Sequence of chain A:
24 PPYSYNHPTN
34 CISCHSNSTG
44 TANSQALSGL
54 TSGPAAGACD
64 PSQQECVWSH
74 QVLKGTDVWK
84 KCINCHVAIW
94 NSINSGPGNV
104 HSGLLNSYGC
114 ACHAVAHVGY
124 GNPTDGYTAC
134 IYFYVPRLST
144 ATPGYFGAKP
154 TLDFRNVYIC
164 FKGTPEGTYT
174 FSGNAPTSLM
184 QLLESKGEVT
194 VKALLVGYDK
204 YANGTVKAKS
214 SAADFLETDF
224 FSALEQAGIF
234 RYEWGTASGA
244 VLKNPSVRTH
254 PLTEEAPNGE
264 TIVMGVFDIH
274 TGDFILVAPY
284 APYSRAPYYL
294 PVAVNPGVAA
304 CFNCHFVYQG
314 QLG

Sequence of chain B:
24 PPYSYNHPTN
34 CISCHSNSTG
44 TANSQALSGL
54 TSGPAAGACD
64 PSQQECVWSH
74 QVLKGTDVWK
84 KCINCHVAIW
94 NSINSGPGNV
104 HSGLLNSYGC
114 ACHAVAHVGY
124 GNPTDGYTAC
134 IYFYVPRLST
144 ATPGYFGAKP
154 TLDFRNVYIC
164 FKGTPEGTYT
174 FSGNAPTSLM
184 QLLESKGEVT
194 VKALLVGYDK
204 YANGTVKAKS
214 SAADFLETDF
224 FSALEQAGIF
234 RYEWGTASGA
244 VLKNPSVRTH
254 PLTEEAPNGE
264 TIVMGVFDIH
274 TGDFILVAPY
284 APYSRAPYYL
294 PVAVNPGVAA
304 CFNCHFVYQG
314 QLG

Interface contacts:
Residue T173 in chain B interacts with residue F149 in chain A (closest heavy-atom distance 3.3 Å).
Residue L53 in chain B contacts residue H89 in chain A (closest heavy-atom distance 3.0 Å).
Residue S65 in chain B interacts with residue V244 in chain A (closest heavy-atom distance 3.2 Å).
Residue H120 in chain B interacts with residue F309 in chain A (closest heavy-atom distance 3.1 Å).
Residue E68 in chain B is in contact with residue Y235 in chain A (closest heavy-atom distance 3.5 Å).
Residue Y123 in chain B is in contact with residue H273 in chain A (closest heavy-atom distance 3.5 Å).
Residue G129 in chain B is in contact with residue Y311 in chain A (closest heavy-atom distance 3.2 Å).
Residue V121 in chain B interacts with residue F305 in chain A (closest heavy-atom distance 3.3 Å).
Residue W71 in chain B interacts with residue A284 in chain A (closest heavy-atom distance 3.4 Å).
Residue C133 in chain B is in contact with residue A151 in chain A (closest heavy-atom distance 3.8 Å).
Residue S72 in chain B interacts with residue S95 in chain A (closest heavy-atom distance 2.9 Å).
Residue T54 in chain B is in contact with residue H89 in chain A (closest heavy-atom distance 2.7 Å).
Residue D128 in chain B interacts with residue Y311 in chain A (closest heavy-atom distance 3.8 Å).
Residue P25 in chain B contacts residue V301 in chain A (closest heavy-atom distance 3.3 Å).
Residue A59 in chain B interacts with residue P100 in chain A (closest heavy-atom distance 3.5 Å).
Residue E68 in chain B is in contact with residue H253 in chain A (closest heavy-atom distance 3.1 Å).
Residue P57 in chain B interacts with residue A91 in chain A (closest heavy-atom distance 3.7 Å).
Residue E263 in chain B interacts with residue F305 in chain A (closest heavy-atom distance 3.5 Å).
Residue T42 in chain B interacts with residue R288 in chain A (closest heavy-atom distance 3.4 Å).
Residue Y123 in chain B contacts residue L315 in chain A (closest heavy-atom distance 3.3 Å).
Residue S65 in chain B contacts residue L245 in chain A (closest heavy-atom distance 3.9 Å).
Residue N33 in chain B contacts residue N298 in chain A (closest heavy-atom distance 3.0 Å).
Residue K165 in chain B contacts residue F149 in chain A (closest heavy-atom distance 3.4 Å).
Residue E263 in chain B interacts with residue H273 in chain A (closest heavy-atom distance 3.6 Å).
Residue E68 in chain B interacts with residue T252 in chain A (closest heavy-atom distance 3.7 Å).
Residue S51 in chain B interacts with residue A91 in chain A (closest heavy-atom distance 3.2 Å).
Residue H73 in chain B contacts residue I92 in chain A (closest heavy-atom distance 3.5 Å).
Residue Q74 in chain B contacts residue P100 in chain A (closest heavy-atom distance 3.4 Å).
Residue L50 in chain B contacts residue A284 in chain A (closest heavy-atom distance 3.9 Å).
Residue P24 in chain B contacts residue K195 in chain A (closest heavy-atom distance 3.3 Å).
Residue T131 in chain B interacts with residue F309 in chain A (closest heavy-atom distance 3.8 Å).
Residue C133 in chain B is in contact with residue F309 in chain A (closest heavy-atom distance 3.8 Å).
Residue T131 in chain B contacts residue Y311 in chain A (closest heavy-atom distance 3.2 Å).
Residue H73 in chain B interacts with residue G101 in chain A (closest heavy-atom distance 3.8 Å).
Residue G122 in chain B is in contact with residue F309 in chain A (closest heavy-atom distance 3.8 Å).
Residue S27 in chain B interacts with residue V297 in chain A (closest heavy-atom distance 3.2 Å).
Residue Y123 in chain B is in contact with residue Q314 in chain A (closest heavy-atom distance 3.4 Å).
Residue E263 in chain B interacts with residue D271 in chain A (closest heavy-atom distance 3.5 Å).
Residue C34 in chain B contacts residue V301 in chain A (closest heavy-atom distance 3.5 Å).
Residue L53 in chain B is in contact with residue H253 in chain A (closest heavy-atom distance 3.7 Å).
Residue S65 in chain B contacts residue K246 in chain A (closest heavy-atom distance 3.0 Å).
Residue P64 in chain B is in contact with residue Y235 in chain A (closest heavy-atom distance 3.5 Å).
Residue Q67 in chain B contacts residue Y235 in chain A (closest heavy-atom distance 3.7 Å).
Residue P24 in chain B is in contact with residue D276 in chain A (closest heavy-atom distance 3.8 Å).
Residue P64 in chain B is in contact with residue V244 in chain A (closest heavy-atom distance 3.4 Å).
Residue C69 in chain B is in contact with residue P285 in chain A (closest heavy-atom distance 3.8 Å).
Residue T54 in chain B interacts with residue C88 in chain A (closest heavy-atom distance 3.3 Å).
Residue G52 in chain B is in contact with residue A91 in chain A (closest heavy-atom distance 3.5 Å).
Residue V75 in chain B contacts residue V103 in chain A (closest heavy-atom distance 3.5 Å).
Residue P25 in chain B is in contact with residue A302 in chain A (closest heavy-atom distance 3.6 Å).
Residue H73 in chain B interacts with residue I96 in chain A (closest heavy-atom distance 3.8 Å).
Residue S175 in chain B contacts residue F149 in chain A (closest heavy-atom distance 3.6 Å).
Residue P25 in chain B interacts with residue V297 in chain A (closest heavy-atom distance 3.7 Å).
Residue T42 in chain B interacts with residue A284 in chain A (closest heavy-atom distance 3.8 Å).
Residue N33 in chain B is in contact with residue Y292 in chain A (closest heavy-atom distance 3.0 Å).
Residue V70 in chain B is in contact with residue Y283 in chain A (closest heavy-atom distance 3.4 Å).
Residue A59 in chain B contacts residue S95 in chain A (closest heavy-atom distance 3.3 Å).
Residue R251 in chain B interacts with residue L293 in chain A (closest heavy-atom distance 3.3 Å).
Residue T54 in chain B interacts with residue V90 in chain A (closest heavy-atom distance 3.1 Å).
Residue Q66 in chain B interacts with residue N247 in chain A (closest heavy-atom distance 3.0 Å).

These two protein chains interact to form a complex.